Sequence of chain B:
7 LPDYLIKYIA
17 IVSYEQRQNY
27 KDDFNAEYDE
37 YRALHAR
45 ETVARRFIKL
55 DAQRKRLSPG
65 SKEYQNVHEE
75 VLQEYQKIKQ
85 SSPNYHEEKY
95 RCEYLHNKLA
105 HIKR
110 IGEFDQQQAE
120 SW

This data describes a binding interaction between two proteins.

Interface contacts:
Residue E97 in chain B contacts residue F52 in chain A (closest heavy-atom distance 3.4 Å).
Residue K107 in chain B interacts with residue C43 in chain A (closest heavy-atom distance 4.0 Å).
Residue F51 in chain B is in contact with residue L25 in chain A (closest heavy-atom distance 3.5 Å).
Residue Y37 in chain B is in contact with residue P35 in chain A (closest heavy-atom distance 3.3 Å).
Residue R58 in chain B interacts with residue D22 in chain A (closest heavy-atom distance 2.5 Å).
Residue H100 in chain B interacts with residue L36 in chain A (closest heavy-atom distance 3.5 Å).
Residue N101 in chain B interacts with residue F50 in chain A (closest heavy-atom distance 2.9 Å).
Residue Y34 in chain B interacts with residue L36 in chain A (closest heavy-atom distance 2.6 Å).
Residue R108 in chain B is in contact with residue K49 in chain A (closest heavy-atom distance 3.5 Å).
Residue H100 in chain B interacts with residue F52 in chain A (closest heavy-atom distance 3.8 Å).
Residue R23 in chain B interacts with residue T41 in chain A (closest heavy-atom distance 3.4 Å).
Residue D114 in chain B interacts with residue C43 in chain A (closest heavy-atom distance 2.9 Å).
Residue I52 in chain B contacts residue T29 in chain A (closest heavy-atom distance 3.8 Å).
Residue V75 in chain B is in contact with residue I24 in chain A (closest heavy-atom distance 3.8 Å).
Residue K107 in chain B is in contact with residue P47 in chain A (closest heavy-atom distance 3.7 Å).
Residue E45 in chain B is in contact with residue P33 in chain A (closest heavy-atom distance 3.9 Å).
Residue F51 in chain B contacts residue T29 in chain A (closest heavy-atom distance 3.5 Å).
Residue K107 in chain B contacts residue T37 in chain A (closest heavy-atom distance 2.6 Å).
Residue D55 in chain B interacts with residue L25 in chain A (closest heavy-atom distance 3.5 Å).
Residue N101 in chain B is in contact with residue K49 in chain A (closest heavy-atom distance 3.6 Å).
Residue R58 in chain B interacts with residue L25 in chain A (closest heavy-atom distance 3.0 Å).
Residue H41 in chain B interacts with residue P34 in chain A (closest heavy-atom distance 3.6 Å).
Residue H100 in chain B interacts with residue P33 in chain A (closest heavy-atom distance 3.6 Å).
Residue V75 in chain B interacts with residue V21 in chain A (closest heavy-atom distance 4.0 Å).
Residue R58 in chain B contacts residue V21 in chain A (closest heavy-atom distance 4.0 Å).
Residue Y79 in chain B is in contact with residue I24 in chain A (closest heavy-atom distance 3.6 Å).
Residue H41 in chain B contacts residue P35 in chain A (closest heavy-atom distance 3.4 Å).
Residue C96 in chain B contacts residue W32 in chain A (closest heavy-atom distance 3.8 Å).
Residue R108 in chain B contacts residue S48 in chain A (closest heavy-atom distance 3.6 Å).
Residue Y37 in chain B interacts with residue P34 in chain A (closest heavy-atom distance 4.0 Å).
Residue L76 in chain B interacts with residue I24 in chain A (closest heavy-atom distance 4.0 Å).
Residue K107 in chain B is in contact with residue A38 in chain A (closest heavy-atom distance 3.3 Å).
Residue G111 in chain B interacts with residue C43 in chain A (closest heavy-atom distance 3.8 Å).
Residue L103 in chain B contacts residue L36 in chain A (closest heavy-atom distance 3.5 Å).
Residue D55 in chain B contacts residue T29 in chain A (closest heavy-atom distance 4.0 Å).
Residue L76 in chain B is in contact with residue V21 in chain A (closest heavy-atom distance 3.7 Å).
Residue Y34 in chain B is in contact with residue A38 in chain A (closest heavy-atom distance 3.6 Å).
Residue I110 in chain B interacts with residue I39 in chain A (closest heavy-atom distance 3.5 Å).
Residue F51 in chain B contacts residue I24 in chain A (closest heavy-atom distance 4.0 Å).
Residue Y34 in chain B interacts with residue T37 in chain A (closest heavy-atom distance 3.6 Å).
Residue F30 in chain B interacts with residue T37 in chain A (closest heavy-atom distance 3.5 Å).
Residue E97 in chain B contacts residue W32 in chain A (closest heavy-atom distance 3.6 Å).
Residue R38 in chain B contacts residue P35 in chain A (closest heavy-atom distance 3.5 Å).
Residue V75 in chain B interacts with residue L25 in chain A (closest heavy-atom distance 4.0 Å).
Residue K93 in chain B is in contact with residue W32 in chain A (closest heavy-atom distance 3.8 Å).
Residue D114 in chain B contacts residue P42 in chain A (closest heavy-atom distance 3.5 Å).
Residue N101 in chain B contacts residue F52 in chain A (closest heavy-atom distance 3.5 Å).
Residue A104 in chain B is in contact with residue L36 in chain A (closest heavy-atom distance 3.4 Å).
Residue R108 in chain B is in contact with residue P47 in chain A (closest heavy-atom distance 3.4 Å).
Residue A104 in chain B interacts with residue P47 in chain A (closest heavy-atom distance 3.6 Å).
Residue F30 in chain B interacts with residue I39 in chain A (closest heavy-atom distance 3.3 Å).
Residue H41 in chain B contacts residue P33 in chain A (closest heavy-atom distance 2.7 Å).
Residue R23 in chain B contacts residue H40 in chain A (closest heavy-atom distance 3.2 Å).
Residue K27 in chain B is in contact with residue I39 in chain A (closest heavy-atom distance 2.9 Å).
Residue H100 in chain B interacts with residue P34 in chain A (closest heavy-atom distance 3.8 Å).
Residue H72 in chain B contacts residue V21 in chain A (closest heavy-atom distance 3.2 Å).
Residue Y37 in chain B is in contact with residue L36 in chain A (closest heavy-atom distance 2.9 Å).
Residue Y79 in chain B interacts with residue E27 in chain A (closest heavy-atom distance 3.5 Å).
Residue K107 in chain B interacts with residue T45 in chain A (closest heavy-atom distance 3.9 Å).
Residue A104 in chain B interacts with residue S48 in chain A (closest heavy-atom distance 3.7 Å).

Sequence of chain A:
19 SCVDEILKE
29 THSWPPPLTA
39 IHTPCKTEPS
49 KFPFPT